Sequence of chain B:
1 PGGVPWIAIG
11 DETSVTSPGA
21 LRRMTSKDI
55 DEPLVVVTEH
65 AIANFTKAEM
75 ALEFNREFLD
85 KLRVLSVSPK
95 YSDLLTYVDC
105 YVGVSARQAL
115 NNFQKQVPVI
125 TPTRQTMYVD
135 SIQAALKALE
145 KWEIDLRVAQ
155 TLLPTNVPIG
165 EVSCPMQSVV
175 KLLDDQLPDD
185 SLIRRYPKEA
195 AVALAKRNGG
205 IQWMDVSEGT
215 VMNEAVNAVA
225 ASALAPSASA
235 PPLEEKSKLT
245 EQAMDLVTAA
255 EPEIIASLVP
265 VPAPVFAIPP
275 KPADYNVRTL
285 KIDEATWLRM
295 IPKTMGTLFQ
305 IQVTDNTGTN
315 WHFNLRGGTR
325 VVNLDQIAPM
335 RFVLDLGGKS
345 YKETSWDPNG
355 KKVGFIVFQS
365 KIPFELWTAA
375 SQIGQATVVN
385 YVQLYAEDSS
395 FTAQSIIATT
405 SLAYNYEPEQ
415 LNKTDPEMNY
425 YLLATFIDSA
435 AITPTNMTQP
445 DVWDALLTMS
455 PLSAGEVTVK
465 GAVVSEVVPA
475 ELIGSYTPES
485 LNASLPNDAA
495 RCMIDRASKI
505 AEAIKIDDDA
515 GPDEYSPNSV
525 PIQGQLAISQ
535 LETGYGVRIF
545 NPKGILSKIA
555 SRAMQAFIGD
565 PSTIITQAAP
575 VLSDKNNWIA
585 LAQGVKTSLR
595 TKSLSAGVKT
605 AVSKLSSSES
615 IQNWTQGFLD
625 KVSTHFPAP

Contacts between the two chains:
Residue K464 in chain B is in contact with residue A315 in chain A (closest heavy-atom distance 3.7 Å).
Residue Q571 in chain B interacts with residue Q11 in chain A (closest heavy-atom distance 2.9 Å).
Residue Q571 in chain B interacts with residue A49 in chain A (closest heavy-atom distance 3.6 Å).
Residue K464 in chain B is in contact with residue N8 in chain A (closest heavy-atom distance 3.4 Å).
Residue E288 in chain B is in contact with residue H10 in chain A (closest heavy-atom distance 3.8 Å).
Residue I477 in chain B interacts with residue C5 in chain A (closest heavy-atom distance 3.6 Å).
Residue K464 in chain B contacts residue Y314 in chain A (closest heavy-atom distance 2.6 Å).
Residue T481 in chain B interacts with residue H10 in chain A (closest heavy-atom distance 2.8 Å).
Residue D287 in chain B contacts residue V335 in chain A (closest heavy-atom distance 3.4 Å).
Residue Q571 in chain B contacts residue V58 in chain A (closest heavy-atom distance 3.7 Å).
Residue G540 in chain B is in contact with residue P70 in chain A (closest heavy-atom distance 3.7 Å).
Residue D287 in chain B is in contact with residue H10 in chain A (closest heavy-atom distance 3.5 Å).
Residue A466 in chain B interacts with residue P318 in chain A (closest heavy-atom distance 3.7 Å).
Residue Y539 in chain B interacts with residue Q76 in chain A (closest heavy-atom distance 3.3 Å).
Residue I286 in chain B is in contact with residue V335 in chain A (closest heavy-atom distance 3.6 Å).
Residue K579 in chain B interacts with residue E3 in chain A (closest heavy-atom distance 3.5 Å).
Residue I286 in chain B is in contact with residue Q331 in chain A (closest heavy-atom distance 3.0 Å).
Residue S533 in chain B is in contact with residue M2 in chain A (closest heavy-atom distance 3.5 Å).
Residue V472 in chain B interacts with residue E310 in chain A (closest heavy-atom distance 3.8 Å).
Residue S484 in chain B contacts residue H10 in chain A (closest heavy-atom distance 3.7 Å).
Residue T481 in chain B contacts residue Q11 in chain A (closest heavy-atom distance 3.6 Å).
Residue D578 in chain B is in contact with residue E3 in chain A (closest heavy-atom distance 3.0 Å).
Residue N580 in chain B interacts with residue E3 in chain A (closest heavy-atom distance 3.3 Å).
Residue Y539 in chain B contacts residue H54 in chain A (closest heavy-atom distance 3.8 Å).
Residue G540 in chain B is in contact with residue L69 in chain A (closest heavy-atom distance 3.4 Å).
Residue R542 in chain B is in contact with residue H71 in chain A (closest heavy-atom distance 3.4 Å).
Residue E369 in chain B interacts with residue Q330 in chain A (closest heavy-atom distance 2.9 Å).
Residue S479 in chain B interacts with residue N8 in chain A (closest heavy-atom distance 3.2 Å).
Residue V472 in chain B is in contact with residue Y314 in chain A (closest heavy-atom distance 2.8 Å).
Residue V471 in chain B contacts residue Y314 in chain A (closest heavy-atom distance 3.4 Å).
Residue T290 in chain B interacts with residue P318 in chain A (closest heavy-atom distance 3.8 Å).
Residue E475 in chain B interacts with residue K311 in chain A (closest heavy-atom distance 3.5 Å).
Residue V541 in chain B interacts with residue H71 in chain A (closest heavy-atom distance 3.1 Å).
Residue E475 in chain B contacts residue Y314 in chain A (closest heavy-atom distance 3.6 Å).
Residue G538 in chain B contacts residue H71 in chain A (closest heavy-atom distance 3.3 Å).
Residue E536 in chain B is in contact with residue H71 in chain A (closest heavy-atom distance 3.2 Å).
Residue Q571 in chain B interacts with residue P7 in chain A (closest heavy-atom distance 3.9 Å).
Residue A466 in chain B contacts residue R313 in chain A (closest heavy-atom distance 3.5 Å).
Residue T481 in chain B contacts residue N8 in chain A (closest heavy-atom distance 3.3 Å).
Residue I286 in chain B interacts with residue I334 in chain A (closest heavy-atom distance 3.7 Å).
Residue G478 in chain B contacts residue C5 in chain A (closest heavy-atom distance 3.5 Å).
Residue P574 in chain B is in contact with residue R64 in chain A (closest heavy-atom distance 3.4 Å).
Residue T290 in chain B contacts residue R327 in chain A (closest heavy-atom distance 3.8 Å).
Residue V541 in chain B contacts residue H68 in chain A (closest heavy-atom distance 3.5 Å).
Residue Y539 in chain B is in contact with residue H71 in chain A (closest heavy-atom distance 3.1 Å).
Residue Y539 in chain B interacts with residue H72 in chain A (closest heavy-atom distance 2.7 Å).
Residue V463 in chain B contacts residue R313 in chain A (closest heavy-atom distance 2.9 Å).
Residue T298 in chain B is in contact with residue T342 in chain A (closest heavy-atom distance 3.2 Å).
Residue K464 in chain B interacts with residue P318 in chain A (closest heavy-atom distance 3.3 Å).
Residue Y539 in chain B is in contact with residue L69 in chain A (closest heavy-atom distance 3.6 Å).
Residue M294 in chain B contacts residue I334 in chain A (closest heavy-atom distance 3.3 Å).
Residue L476 in chain B is in contact with residue Y314 in chain A (closest heavy-atom distance 3.4 Å).
Residue V468 in chain B contacts residue R313 in chain A (closest heavy-atom distance 3.9 Å).
Residue G538 in chain B interacts with residue H72 in chain A (closest heavy-atom distance 3.5 Å).
Residue V541 in chain B interacts with residue L69 in chain A (closest heavy-atom distance 3.0 Å).
Residue D578 in chain B is in contact with residue M2 in chain A (closest heavy-atom distance 3.5 Å).
Residue S484 in chain B contacts residue N8 in chain A (closest heavy-atom distance 2.9 Å).
Residue S479 in chain B interacts with residue Y314 in chain A (closest heavy-atom distance 3.7 Å).
Residue Y539 in chain B is in contact with residue P70 in chain A (closest heavy-atom distance 3.4 Å).
Residue Y539 in chain B interacts with residue C74 in chain A (closest heavy-atom distance 3.4 Å).

Sequence of chain A:
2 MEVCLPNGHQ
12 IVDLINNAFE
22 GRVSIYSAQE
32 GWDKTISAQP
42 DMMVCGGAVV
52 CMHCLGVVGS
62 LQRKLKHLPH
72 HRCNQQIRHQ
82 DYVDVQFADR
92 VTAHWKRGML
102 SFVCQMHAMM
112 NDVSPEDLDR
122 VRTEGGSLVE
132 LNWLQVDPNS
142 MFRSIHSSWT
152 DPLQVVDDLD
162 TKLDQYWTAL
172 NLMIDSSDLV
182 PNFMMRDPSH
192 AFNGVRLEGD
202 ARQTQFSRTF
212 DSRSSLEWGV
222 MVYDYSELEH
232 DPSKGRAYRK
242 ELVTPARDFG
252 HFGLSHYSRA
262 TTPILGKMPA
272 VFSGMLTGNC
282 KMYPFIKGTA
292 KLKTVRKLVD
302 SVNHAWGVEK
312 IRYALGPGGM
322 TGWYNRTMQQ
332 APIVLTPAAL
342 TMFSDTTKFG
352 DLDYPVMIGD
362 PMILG

The following describes two proteins that form a bound complex.